Residue-level contacts at the interface:
Residue V465 in the first protein interacts with residue L28 in the second protein (closest heavy-atom distance 4.5 Å).
Residue V465 in the first protein interacts with residue P29 in the second protein (closest heavy-atom distance 3.8 Å).
Residue I462 in the first protein contacts residue V23 in the second protein (closest heavy-atom distance 4.2 Å).
Residue Q432 in the first protein is in contact with residue R78 in the second protein (closest heavy-atom distance 3.5 Å).
Residue R494 in the first protein interacts with residue A21 in the second protein (closest heavy-atom distance 3.6 Å).
Residue M492 in the first protein contacts residue A21 in the second protein (closest heavy-atom distance 3.6 Å).
Residue R494 in the first protein contacts residue P20 in the second protein (closest heavy-atom distance 3.2 Å).
Residue R494 in the first protein interacts with residue F19 in the second protein (closest heavy-atom distance 2.5 Å).
Residue Q431 in the first protein is in contact with residue R78 in the second protein (closest heavy-atom distance 4.2 Å).
Residue L464 in the first protein contacts residue W30 in the second protein (closest heavy-atom distance 3.7 Å).
Residue L479 in the first protein contacts residue W30 in the second protein (closest heavy-atom distance 3.5 Å).
Residue D381 in the first protein contacts residue R182 in the second protein (closest heavy-atom distance 2.5 Å).
Residue C379 in the first protein interacts with residue R182 in the second protein (closest heavy-atom distance 3.9 Å).
Residue M492 in the first protein interacts with residue L22 in the second protein (closest heavy-atom distance 3.7 Å).
Residue Q468 in the first protein is in contact with residue W30 in the second protein (closest heavy-atom distance 3.7 Å).
Residue Q432 in the first protein contacts residue H75 in the second protein (closest heavy-atom distance 3.8 Å).
Residue I436 in the first protein is in contact with residue R78 in the second protein (closest heavy-atom distance 3.7 Å).
Residue V374 in the first protein interacts with residue R73 in the second protein (closest heavy-atom distance 4.2 Å).
Residue D381 in the first protein is in contact with residue R185 in the second protein (closest heavy-atom distance 4.4 Å).
Residue A428 in the first protein contacts residue E74 in the second protein (closest heavy-atom distance 3.4 Å).
Residue G485 in the first protein is in contact with residue V23 in the second protein (closest heavy-atom distance 3.9 Å).
Residue Q431 in the first protein is in contact with residue H75 in the second protein (closest heavy-atom distance 3.5 Å).
Residue S425 in the first protein contacts residue E74 in the second protein (closest heavy-atom distance 3.3 Å).
Residue E375 in the first protein interacts with residue R132 in the second protein (closest heavy-atom distance 3.6 Å).
Residue K429 in the first protein is in contact with residue H75 in the second protein (closest heavy-atom distance 4.6 Å).
Residue Q432 in the first protein interacts with residue E74 in the second protein (closest heavy-atom distance 2.9 Å).
Residue A428 in the first protein interacts with residue H75 in the second protein (closest heavy-atom distance 2.7 Å).
Residue I462 in the first protein interacts with residue K27 in the second protein (closest heavy-atom distance 3.7 Å).
Residue G378 in the first protein interacts with residue E74 in the second protein (closest heavy-atom distance 4.7 Å).
Residue K380 in the first protein contacts residue R78 in the second protein (closest heavy-atom distance 4.3 Å).
Residue K540 in the first protein contacts residue Y15 in the second protein (closest heavy-atom distance 3.1 Å).
Residue R487 in the first protein interacts with residue A21 in the second protein (closest heavy-atom distance 3.4 Å).
Residue S488 in the first protein interacts with residue V23 in the second protein (closest heavy-atom distance 4.1 Å).
Residue I486 in the first protein interacts with residue L28 in the second protein (closest heavy-atom distance 4.1 Å).
Residue V465 in the first protein is in contact with residue W30 in the second protein (closest heavy-atom distance 4.4 Å).
Residue C379 in the first protein is in contact with residue L77 in the second protein (closest heavy-atom distance 3.8 Å).
Residue I486 in the first protein contacts residue L22 in the second protein (closest heavy-atom distance 3.3 Å).
Residue K380 in the first protein interacts with residue R182 in the second protein (closest heavy-atom distance 4.3 Å).
Residue Q454 in the first protein contacts residue L22 in the second protein (closest heavy-atom distance 3.2 Å).
Residue K429 in the first protein contacts residue E74 in the second protein (closest heavy-atom distance 3.7 Å).
Residue R487 in the first protein contacts residue V23 in the second protein (closest heavy-atom distance 4.8 Å).
Residue R487 in the first protein is in contact with residue P20 in the second protein (closest heavy-atom distance 3.7 Å).
Residue A428 in the first protein contacts residue P72 in the second protein (closest heavy-atom distance 4.6 Å).
Residue C379 in the first protein interacts with residue R132 in the second protein (closest heavy-atom distance 4.7 Å).
Residue A489 in the first protein interacts with residue V23 in the second protein (closest heavy-atom distance 4.2 Å).
Residue G378 in the first protein interacts with residue R78 in the second protein (closest heavy-atom distance 3.6 Å).
Residue Q454 in the first protein contacts residue A21 in the second protein (closest heavy-atom distance 3.6 Å).
Residue R487 in the first protein is in contact with residue L22 in the second protein (closest heavy-atom distance 4.2 Å).
Residue M456 in the first protein interacts with residue K27 in the second protein (closest heavy-atom distance 3.7 Å).
Residue K380 in the first protein is in contact with residue L77 in the second protein (closest heavy-atom distance 4.6 Å).
Residue V374 in the first protein contacts residue R132 in the second protein (closest heavy-atom distance 3.1 Å).
Residue E384 in the first protein interacts with residue K27 in the second protein (closest heavy-atom distance 3.6 Å).
Residue G378 in the first protein is in contact with residue L77 in the second protein (closest heavy-atom distance 3.4 Å).
Residue V465 in the first protein interacts with residue K27 in the second protein (closest heavy-atom distance 3.9 Å).
Residue I486 in the first protein contacts residue V23 in the second protein (closest heavy-atom distance 3.0 Å).
Residue I486 in the first protein contacts residue A21 in the second protein (closest heavy-atom distance 4.1 Å).
Residue L464 in the first protein contacts residue L28 in the second protein (closest heavy-atom distance 4.4 Å).
Residue V374 in the first protein is in contact with residue E74 in the second protein (closest heavy-atom distance 4.0 Å).
Residue M492 in the first protein interacts with residue V23 in the second protein (closest heavy-atom distance 4.4 Å).
Residue Q435 in the first protein contacts residue R78 in the second protein (closest heavy-atom distance 2.6 Å).

The following describes two proteins that form a bound complex.

Sequence of the first protein:
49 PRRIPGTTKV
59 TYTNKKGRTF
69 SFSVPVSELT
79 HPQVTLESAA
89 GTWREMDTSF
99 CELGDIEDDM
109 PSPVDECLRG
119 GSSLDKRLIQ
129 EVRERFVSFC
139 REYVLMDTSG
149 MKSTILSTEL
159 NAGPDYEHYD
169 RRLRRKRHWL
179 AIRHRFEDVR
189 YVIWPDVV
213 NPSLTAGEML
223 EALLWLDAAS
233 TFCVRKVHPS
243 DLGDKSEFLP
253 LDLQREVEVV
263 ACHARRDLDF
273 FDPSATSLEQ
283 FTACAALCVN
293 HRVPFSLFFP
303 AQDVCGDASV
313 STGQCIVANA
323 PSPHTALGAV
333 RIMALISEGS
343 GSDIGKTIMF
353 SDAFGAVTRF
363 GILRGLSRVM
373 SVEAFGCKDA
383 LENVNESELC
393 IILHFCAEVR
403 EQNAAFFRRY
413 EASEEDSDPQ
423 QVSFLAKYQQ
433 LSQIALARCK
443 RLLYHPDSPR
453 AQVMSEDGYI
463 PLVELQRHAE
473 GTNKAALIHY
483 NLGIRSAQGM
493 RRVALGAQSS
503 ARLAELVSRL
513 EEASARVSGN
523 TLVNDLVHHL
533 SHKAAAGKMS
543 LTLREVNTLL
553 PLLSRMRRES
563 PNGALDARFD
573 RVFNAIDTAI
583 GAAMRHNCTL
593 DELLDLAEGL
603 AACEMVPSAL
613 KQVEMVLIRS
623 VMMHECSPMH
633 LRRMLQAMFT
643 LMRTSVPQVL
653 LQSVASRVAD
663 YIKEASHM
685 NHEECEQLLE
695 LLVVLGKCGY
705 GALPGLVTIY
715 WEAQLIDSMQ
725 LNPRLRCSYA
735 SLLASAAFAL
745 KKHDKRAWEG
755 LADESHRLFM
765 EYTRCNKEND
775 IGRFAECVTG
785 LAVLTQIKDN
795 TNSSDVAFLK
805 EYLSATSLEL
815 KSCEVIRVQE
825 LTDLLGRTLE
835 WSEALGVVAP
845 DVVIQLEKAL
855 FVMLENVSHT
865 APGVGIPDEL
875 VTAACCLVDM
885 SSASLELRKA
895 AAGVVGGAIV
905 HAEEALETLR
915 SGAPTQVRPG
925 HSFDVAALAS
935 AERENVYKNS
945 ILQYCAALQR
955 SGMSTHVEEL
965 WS

Sequence of the second protein:
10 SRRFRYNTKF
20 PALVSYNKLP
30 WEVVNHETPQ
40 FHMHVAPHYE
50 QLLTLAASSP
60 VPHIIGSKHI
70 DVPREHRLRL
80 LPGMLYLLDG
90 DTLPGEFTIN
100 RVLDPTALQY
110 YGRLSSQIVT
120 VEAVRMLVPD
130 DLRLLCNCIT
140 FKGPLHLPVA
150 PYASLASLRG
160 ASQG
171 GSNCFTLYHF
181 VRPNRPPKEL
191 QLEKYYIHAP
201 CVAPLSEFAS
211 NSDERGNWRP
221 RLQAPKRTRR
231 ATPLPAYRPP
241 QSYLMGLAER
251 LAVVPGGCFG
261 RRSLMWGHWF